Sequence of chain B:
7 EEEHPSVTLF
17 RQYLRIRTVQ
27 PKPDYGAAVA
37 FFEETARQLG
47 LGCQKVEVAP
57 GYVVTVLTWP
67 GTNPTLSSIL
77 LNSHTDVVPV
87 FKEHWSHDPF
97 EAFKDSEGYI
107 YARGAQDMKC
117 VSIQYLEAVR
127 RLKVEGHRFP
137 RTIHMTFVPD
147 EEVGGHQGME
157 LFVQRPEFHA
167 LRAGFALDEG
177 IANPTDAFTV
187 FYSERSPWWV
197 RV

Sequence of chain A:
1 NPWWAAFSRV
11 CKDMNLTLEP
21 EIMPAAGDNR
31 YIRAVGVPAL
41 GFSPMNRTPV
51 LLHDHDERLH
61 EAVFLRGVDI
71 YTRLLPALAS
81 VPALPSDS

Contacts between the two chains:
Residue Q112 in chain B interacts with residue T48 in chain A (closest heavy-atom distance 3.3 Å).
Residue Q112 in chain B contacts residue R58 in chain A (closest heavy-atom distance 2.9 Å).
Residue T181 in chain B contacts residue R47 in chain A (closest heavy-atom distance 2.8 Å).
Residue N179 in chain B contacts residue M45 in chain A (closest heavy-atom distance 3.0 Å).
Residue N179 in chain B contacts residue R47 in chain A (closest heavy-atom distance 3.0 Å).
Residue R191 in chain B is in contact with residue R33 in chain A (closest heavy-atom distance 2.9 Å).
Residue G104 in chain B contacts residue E61 in chain A (closest heavy-atom distance 2.8 Å).
Residue Q112 in chain B is in contact with residue E57 in chain A (closest heavy-atom distance 2.8 Å).
Residue I106 in chain B interacts with residue R58 in chain A (closest heavy-atom distance 3.0 Å).
Residue R137 in chain B interacts with residue D87 in chain A (closest heavy-atom distance 2.8 Å).
Residue V186 in chain B contacts residue P20 in chain A (closest heavy-atom distance 3.3 Å).
Residue A183 in chain B is in contact with residue N46 in chain A (closest heavy-atom distance 3.3 Å).
Residue K100 in chain B interacts with residue E61 in chain A (closest heavy-atom distance 2.8 Å).
Residue V186 in chain B interacts with residue E19 in chain A (closest heavy-atom distance 3.0 Å).
Residue N179 in chain B interacts with residue N46 in chain A (closest heavy-atom distance 3.2 Å).
Residue E147 in chain B interacts with residue G27 in chain A (closest heavy-atom distance 3.2 Å).
Residue N179 in chain B contacts residue E19 in chain A (closest heavy-atom distance 3.0 Å).
Residue S73 in chain B contacts residue D87 in chain A (closest heavy-atom distance 2.8 Å).
Residue G176 in chain B contacts residue S43 in chain A (closest heavy-atom distance 2.8 Å).
Residue Y188 in chain B interacts with residue E21 in chain A (closest heavy-atom distance 2.9 Å).
Residue I106 in chain B contacts residue L59 in chain A (closest heavy-atom distance 2.9 Å).
Residue E175 in chain B interacts with residue G41 in chain A (closest heavy-atom distance 3.1 Å).
Residue E148 in chain B contacts residue H53 in chain A (closest heavy-atom distance 3.2 Å).
Residue S189 in chain B contacts residue R33 in chain A (closest heavy-atom distance 2.9 Å).
Residue Q112 in chain B is in contact with residue P49 in chain A (closest heavy-atom distance 2.9 Å).
Residue D174 in chain B is in contact with residue L40 in chain A (closest heavy-atom distance 3.2 Å).
Residue F187 in chain B interacts with residue G41 in chain A (closest heavy-atom distance 2.8 Å).
Residue R137 in chain B interacts with residue P82 in chain A (closest heavy-atom distance 3.0 Å).
Residue V186 in chain B interacts with residue E21 in chain A (closest heavy-atom distance 2.8 Å).
Residue Q112 in chain B is in contact with residue L51 in chain A (closest heavy-atom distance 2.9 Å).
Residue P180 in chain B contacts residue T48 in chain A (closest heavy-atom distance 3.3 Å).
Residue W194 in chain B is in contact with residue M23 in chain A (closest heavy-atom distance 2.7 Å).
Residue G150 in chain B contacts residue Y31 in chain A (closest heavy-atom distance 2.5 Å).
Residue E103 in chain B interacts with residue H60 in chain A (closest heavy-atom distance 2.8 Å).
Residue R109 in chain B is in contact with residue D54 in chain A (closest heavy-atom distance 2.8 Å).
Residue A111 in chain B interacts with residue E57 in chain A (closest heavy-atom distance 3.2 Å).
Residue G110 in chain B contacts residue E57 in chain A (closest heavy-atom distance 3.0 Å).
Residue A172 in chain B contacts residue L40 in chain A (closest heavy-atom distance 3.0 Å).
Residue D174 in chain B is in contact with residue D28 in chain A (closest heavy-atom distance 2.5 Å).
Residue G170 in chain B is in contact with residue P38 in chain A (closest heavy-atom distance 3.2 Å).
Residue Q120 in chain B is in contact with residue F64 in chain A (closest heavy-atom distance 2.9 Å).
Residue R137 in chain B interacts with residue V81 in chain A (closest heavy-atom distance 2.8 Å).
Residue R137 in chain B contacts residue A79 in chain A (closest heavy-atom distance 3.0 Å).
Residue E190 in chain B is in contact with residue R33 in chain A (closest heavy-atom distance 3.2 Å).
Residue D113 in chain B interacts with residue H53 in chain A (closest heavy-atom distance 2.9 Å).
Residue A108 in chain B interacts with residue E57 in chain A (closest heavy-atom distance 3.0 Å).
Residue G176 in chain B interacts with residue F42 in chain A (closest heavy-atom distance 3.3 Å).
Residue D174 in chain B contacts residue F42 in chain A (closest heavy-atom distance 2.8 Å).
Residue D113 in chain B is in contact with residue E57 in chain A (closest heavy-atom distance 2.9 Å).
Residue D182 in chain B is in contact with residue N46 in chain A (closest heavy-atom distance 2.9 Å).
Residue D182 in chain B interacts with residue R47 in chain A (closest heavy-atom distance 2.5 Å).
Residue R127 in chain B is in contact with residue D69 in chain A (closest heavy-atom distance 3.0 Å).
Residue S92 in chain B contacts residue D56 in chain A (closest heavy-atom distance 2.7 Å).
Residue N179 in chain B is in contact with residue T48 in chain A (closest heavy-atom distance 3.0 Å).
Residue A172 in chain B interacts with residue A39 in chain A (closest heavy-atom distance 3.0 Å).
Residue W91 in chain B contacts residue D56 in chain A (closest heavy-atom distance 3.4 Å).
Residue R109 in chain B is in contact with residue E57 in chain A (closest heavy-atom distance 2.8 Å).
Residue F184 in chain B contacts residue E19 in chain A (closest heavy-atom distance 2.8 Å).
Residue F184 in chain B is in contact with residue T17 in chain A (closest heavy-atom distance 2.9 Å).
Residue A172 in chain B contacts residue P38 in chain A (closest heavy-atom distance 2.9 Å).

This data describes a binding interaction between two proteins.